Sequence of protein 2:
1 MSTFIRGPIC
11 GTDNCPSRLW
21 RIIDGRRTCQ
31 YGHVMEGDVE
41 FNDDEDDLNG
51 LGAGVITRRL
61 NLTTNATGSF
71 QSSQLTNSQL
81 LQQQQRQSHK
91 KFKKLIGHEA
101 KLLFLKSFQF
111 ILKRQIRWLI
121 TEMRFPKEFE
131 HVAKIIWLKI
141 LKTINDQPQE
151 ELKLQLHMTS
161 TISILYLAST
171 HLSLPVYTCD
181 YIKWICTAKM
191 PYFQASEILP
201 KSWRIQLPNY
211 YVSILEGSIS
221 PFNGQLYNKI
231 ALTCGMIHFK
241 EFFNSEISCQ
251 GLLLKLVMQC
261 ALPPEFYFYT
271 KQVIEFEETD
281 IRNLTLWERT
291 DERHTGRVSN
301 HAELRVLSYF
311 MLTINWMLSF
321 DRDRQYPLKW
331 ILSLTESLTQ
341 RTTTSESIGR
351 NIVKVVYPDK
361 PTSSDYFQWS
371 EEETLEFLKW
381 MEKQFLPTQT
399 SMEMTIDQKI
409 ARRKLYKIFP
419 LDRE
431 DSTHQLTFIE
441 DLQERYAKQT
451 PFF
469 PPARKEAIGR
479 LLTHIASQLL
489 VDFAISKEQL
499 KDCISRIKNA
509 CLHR

Sequence of protein 1:
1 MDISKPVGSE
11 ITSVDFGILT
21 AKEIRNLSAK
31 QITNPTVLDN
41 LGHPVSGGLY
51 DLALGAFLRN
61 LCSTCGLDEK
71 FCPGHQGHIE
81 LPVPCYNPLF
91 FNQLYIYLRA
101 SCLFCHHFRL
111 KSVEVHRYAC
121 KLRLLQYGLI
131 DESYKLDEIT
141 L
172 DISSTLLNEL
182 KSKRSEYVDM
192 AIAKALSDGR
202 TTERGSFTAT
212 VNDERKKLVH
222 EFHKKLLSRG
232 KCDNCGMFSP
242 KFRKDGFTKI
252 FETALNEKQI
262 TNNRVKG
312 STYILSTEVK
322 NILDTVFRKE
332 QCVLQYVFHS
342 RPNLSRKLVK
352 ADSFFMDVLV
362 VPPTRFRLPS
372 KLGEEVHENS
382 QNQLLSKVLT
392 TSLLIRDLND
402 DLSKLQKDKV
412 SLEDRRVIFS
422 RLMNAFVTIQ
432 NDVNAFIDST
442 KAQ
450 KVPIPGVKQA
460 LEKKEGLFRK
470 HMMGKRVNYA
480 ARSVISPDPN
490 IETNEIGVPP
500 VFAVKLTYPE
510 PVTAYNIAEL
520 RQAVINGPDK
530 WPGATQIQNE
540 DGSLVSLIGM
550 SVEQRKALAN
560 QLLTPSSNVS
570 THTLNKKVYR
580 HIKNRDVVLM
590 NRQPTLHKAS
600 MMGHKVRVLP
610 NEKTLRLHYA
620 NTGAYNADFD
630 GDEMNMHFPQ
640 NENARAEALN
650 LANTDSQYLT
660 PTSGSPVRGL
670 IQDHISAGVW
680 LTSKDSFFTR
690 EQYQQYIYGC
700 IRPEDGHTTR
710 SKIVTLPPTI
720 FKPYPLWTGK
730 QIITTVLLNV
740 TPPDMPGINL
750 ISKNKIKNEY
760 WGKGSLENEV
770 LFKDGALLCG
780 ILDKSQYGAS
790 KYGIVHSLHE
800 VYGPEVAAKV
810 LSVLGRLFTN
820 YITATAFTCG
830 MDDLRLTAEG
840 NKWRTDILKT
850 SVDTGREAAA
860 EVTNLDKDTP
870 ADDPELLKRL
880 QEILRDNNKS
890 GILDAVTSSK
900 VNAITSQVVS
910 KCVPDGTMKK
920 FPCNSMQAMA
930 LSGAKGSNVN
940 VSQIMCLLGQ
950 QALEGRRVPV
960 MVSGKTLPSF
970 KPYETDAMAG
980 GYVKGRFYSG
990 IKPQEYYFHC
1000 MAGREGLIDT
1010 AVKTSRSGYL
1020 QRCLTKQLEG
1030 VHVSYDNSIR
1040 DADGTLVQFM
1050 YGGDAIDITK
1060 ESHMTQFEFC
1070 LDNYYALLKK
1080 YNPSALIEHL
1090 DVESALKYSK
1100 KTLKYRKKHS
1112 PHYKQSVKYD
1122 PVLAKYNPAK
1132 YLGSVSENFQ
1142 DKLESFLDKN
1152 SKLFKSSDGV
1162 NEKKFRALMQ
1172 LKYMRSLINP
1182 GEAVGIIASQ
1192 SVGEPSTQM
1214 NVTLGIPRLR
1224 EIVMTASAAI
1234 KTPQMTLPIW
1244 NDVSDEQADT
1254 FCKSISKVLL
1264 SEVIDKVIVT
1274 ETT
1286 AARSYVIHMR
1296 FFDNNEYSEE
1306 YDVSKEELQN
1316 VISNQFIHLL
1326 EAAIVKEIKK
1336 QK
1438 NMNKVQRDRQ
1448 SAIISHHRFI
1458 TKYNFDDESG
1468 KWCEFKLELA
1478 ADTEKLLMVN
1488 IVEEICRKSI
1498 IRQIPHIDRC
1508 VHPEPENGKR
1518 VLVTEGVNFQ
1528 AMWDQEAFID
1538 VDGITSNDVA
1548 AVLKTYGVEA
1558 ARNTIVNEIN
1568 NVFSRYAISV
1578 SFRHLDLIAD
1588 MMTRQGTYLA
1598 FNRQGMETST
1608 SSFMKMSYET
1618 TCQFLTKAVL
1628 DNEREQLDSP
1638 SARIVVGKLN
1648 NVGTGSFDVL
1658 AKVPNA

These two protein chains interact to form a complex.

Residue-level contacts at the interface:
Residue L58 in protein 1 interacts with residue T64 in protein 2 (closest heavy-atom distance 4.3 Å).
Residue Q535 in protein 1 contacts residue R26 in protein 2 (closest heavy-atom distance 2.3 Å).
Residue I547 in protein 1 interacts with residue D24 in protein 2 (closest heavy-atom distance 4.1 Å).
Residue R475 in protein 1 contacts residue E45 in protein 2 (closest heavy-atom distance 3.5 Å).
Residue P370 in protein 1 is in contact with residue I56 in protein 2 (closest heavy-atom distance 3.4 Å).
Residue L41 in protein 1 is in contact with residue N61 in protein 2 (closest heavy-atom distance 3.6 Å).
Residue R59 in protein 1 contacts residue T63 in protein 2 (closest heavy-atom distance 3.9 Å).
Residue H378 in protein 1 is in contact with residue G54 in protein 2 (closest heavy-atom distance 1.7 Å).
Residue S545 in protein 1 contacts residue R26 in protein 2 (closest heavy-atom distance 3.1 Å).
Residue H470 in protein 1 contacts residue E45 in protein 2 (closest heavy-atom distance 4.3 Å).
Residue G42 in protein 1 interacts with residue L62 in protein 2 (closest heavy-atom distance 3.0 Å).
Residue N40 in protein 1 interacts with residue N61 in protein 2 (closest heavy-atom distance 3.8 Å).
Residue H378 in protein 1 is in contact with residue A53 in protein 2 (closest heavy-atom distance 3.0 Å).
Residue H378 in protein 1 interacts with residue T57 in protein 2 (closest heavy-atom distance 4.2 Å).
Residue S545 in protein 1 is in contact with residue T28 in protein 2 (closest heavy-atom distance 4.2 Å).
Residue M549 in protein 1 is in contact with residue G32 in protein 2 (closest heavy-atom distance 2.9 Å).
Residue L543 in protein 1 contacts residue R26 in protein 2 (closest heavy-atom distance 2.7 Å).
Residue N380 in protein 1 is in contact with residue I56 in protein 2 (closest heavy-atom distance 4.4 Å).
Residue Q384 in protein 1 contacts residue A53 in protein 2 (closest heavy-atom distance 4.0 Å).
Residue H378 in protein 1 is in contact with residue G52 in protein 2 (closest heavy-atom distance 2.3 Å).
Residue S542 in protein 1 contacts residue V34 in protein 2 (closest heavy-atom distance 2.8 Å).
Residue E379 in protein 1 interacts with residue G54 in protein 2 (closest heavy-atom distance 2.5 Å).
Residue V377 in protein 1 contacts residue G54 in protein 2 (closest heavy-atom distance 3.0 Å).
Residue E379 in protein 1 is in contact with residue V55 in protein 2 (closest heavy-atom distance 2.6 Å).
Residue G42 in protein 1 is in contact with residue N61 in protein 2 (closest heavy-atom distance 1.8 Å).
Residue V544 in protein 1 is in contact with residue G32 in protein 2 (closest heavy-atom distance 3.9 Å).
Residue V451 in protein 1 contacts residue L51 in protein 2 (closest heavy-atom distance 3.1 Å).
Residue E69 in protein 1 interacts with residue N65 in protein 2 (closest heavy-atom distance 4.2 Å).
Residue H378 in protein 1 interacts with residue I56 in protein 2 (closest heavy-atom distance 3.2 Å).
Residue R59 in protein 1 is in contact with residue G7 in protein 2 (closest heavy-atom distance 2.6 Å).
Residue L543 in protein 1 contacts residue H33 in protein 2 (closest heavy-atom distance 3.0 Å).
Residue M549 in protein 1 contacts residue Y31 in protein 2 (closest heavy-atom distance 4.3 Å).
Residue L543 in protein 1 contacts residue V34 in protein 2 (closest heavy-atom distance 1.5 Å).
Residue I547 in protein 1 interacts with residue R21 in protein 2 (closest heavy-atom distance 1.9 Å).
Residue H43 in protein 1 interacts with residue N61 in protein 2 (closest heavy-atom distance 3.7 Å).
Residue Q535 in protein 1 is in contact with residue D24 in protein 2 (closest heavy-atom distance 4.0 Å).
Residue Q553 in protein 1 is in contact with residue Y31 in protein 2 (closest heavy-atom distance 4.0 Å).
Residue V377 in protein 1 interacts with residue R58 in protein 2 (closest heavy-atom distance 2.9 Å).
Residue R366 in protein 1 contacts residue F41 in protein 2 (closest heavy-atom distance 3.6 Å).
Residue S545 in protein 1 is in contact with residue D24 in protein 2 (closest heavy-atom distance 4.2 Å).
Residue F57 in protein 1 interacts with residue L62 in protein 2 (closest heavy-atom distance 3.7 Å).
Residue H378 in protein 1 interacts with residue V55 in protein 2 (closest heavy-atom distance 3.5 Å).
Residue K504 in protein 1 is in contact with residue I23 in protein 2 (closest heavy-atom distance 3.1 Å).
Residue L373 in protein 1 is in contact with residue L48 in protein 2 (closest heavy-atom distance 4.2 Å).
Residue V377 in protein 1 is in contact with residue T57 in protein 2 (closest heavy-atom distance 2.1 Å).
Residue L543 in protein 1 contacts residue M35 in protein 2 (closest heavy-atom distance 3.3 Å).
Residue E379 in protein 1 is in contact with residue I56 in protein 2 (closest heavy-atom distance 2.4 Å).
Residue R59 in protein 1 contacts residue A66 in protein 2 (closest heavy-atom distance 4.3 Å).
Residue Q384 in protein 1 contacts residue V55 in protein 2 (closest heavy-atom distance 3.1 Å).
Residue K372 in protein 1 contacts residue R58 in protein 2 (closest heavy-atom distance 4.3 Å).
Residue E376 in protein 1 interacts with residue T57 in protein 2 (closest heavy-atom distance 3.4 Å).
Residue V544 in protein 1 interacts with residue V34 in protein 2 (closest heavy-atom distance 3.5 Å).
Residue E375 in protein 1 interacts with residue R58 in protein 2 (closest heavy-atom distance 4.2 Å).
Residue V377 in protein 1 contacts residue V55 in protein 2 (closest heavy-atom distance 4.2 Å).
Residue L38 in protein 1 contacts residue L62 in protein 2 (closest heavy-atom distance 4.0 Å).
Residue R59 in protein 1 is in contact with residue R6 in protein 2 (closest heavy-atom distance 3.1 Å).
Residue L58 in protein 1 contacts residue L62 in protein 2 (closest heavy-atom distance 2.0 Å).
Residue V377 in protein 1 contacts residue I56 in protein 2 (closest heavy-atom distance 3.1 Å).
Residue L58 in protein 1 is in contact with residue T63 in protein 2 (closest heavy-atom distance 2.8 Å).
Residue V544 in protein 1 contacts residue H33 in protein 2 (closest heavy-atom distance 3.3 Å).